This data describes a binding interaction between two proteins.

Contacts between the two chains:
Residue S55 in the second protein interacts with residue R61 in the first protein (closest heavy-atom distance 3.0 Å).
Residue P111 in the second protein is in contact with residue T23 in the first protein (closest heavy-atom distance 3.7 Å).
Residue L4 in the second protein is in contact with residue C48 in the first protein (closest heavy-atom distance 3.6 Å).
Residue L23 in the second protein is in contact with residue W33 in the first protein (closest heavy-atom distance 3.3 Å).
Residue G27 in the second protein is in contact with residue T37 in the first protein (closest heavy-atom distance 3.6 Å).
Residue Y58 in the second protein is in contact with residue Q60 in the first protein (closest heavy-atom distance 3.1 Å).
Residue Y2 in the second protein contacts residue R61 in the first protein (closest heavy-atom distance 3.6 Å).
Residue E49 in the second protein interacts with residue I69 in the first protein (closest heavy-atom distance 3.5 Å).
Residue G20 in the second protein interacts with residue T23 in the first protein (closest heavy-atom distance 2.9 Å).
Residue L3 in the second protein interacts with residue I51 in the first protein (closest heavy-atom distance 3.7 Å).
Residue L4 in the second protein interacts with residue I51 in the first protein (closest heavy-atom distance 3.7 Å).
Residue Y48 in the second protein is in contact with residue P68 in the first protein (closest heavy-atom distance 3.7 Å).
Residue R21 in the second protein contacts residue T23 in the first protein (closest heavy-atom distance 3.2 Å).
Residue I45 in the second protein contacts residue P70 in the first protein (closest heavy-atom distance 3.7 Å).
Residue M1 in the second protein is in contact with residue S55 in the first protein (closest heavy-atom distance 2.9 Å).
Residue R21 in the second protein is in contact with residue M22 in the first protein (closest heavy-atom distance 3.1 Å).
Residue S55 in the second protein contacts residue I69 in the first protein (closest heavy-atom distance 3.7 Å).
Residue H109 in the second protein is in contact with residue P26 in the first protein (closest heavy-atom distance 3.7 Å).
Residue R60 in the second protein contacts residue L58 in the first protein (closest heavy-atom distance 3.3 Å).
Residue G53 in the second protein is in contact with residue P65 in the first protein (closest heavy-atom distance 3.7 Å).
Residue E26 in the second protein interacts with residue W33 in the first protein (closest heavy-atom distance 3.5 Å).
Residue L23 in the second protein interacts with residue T37 in the first protein (closest heavy-atom distance 3.6 Å).
Residue P108 in the second protein contacts residue N27 in the first protein (closest heavy-atom distance 3.2 Å).
Residue L52 in the second protein contacts residue R67 in the first protein (closest heavy-atom distance 3.2 Å).
Residue F22 in the second protein contacts residue N36 in the first protein (closest heavy-atom distance 2.6 Å).
Residue A56 in the second protein contacts residue P62 in the first protein (closest heavy-atom distance 3.6 Å).
Residue Y2 in the second protein interacts with residue S55 in the first protein (closest heavy-atom distance 3.3 Å).
Residue S25 in the second protein contacts residue C28 in the first protein (closest heavy-atom distance 3.1 Å).
Residue L59 in the second protein interacts with residue E59 in the first protein (closest heavy-atom distance 3.7 Å).
Residue M31 in the second protein interacts with residue M41 in the first protein (closest heavy-atom distance 3.5 Å).
Residue L11 in the second protein is in contact with residue V47 in the first protein (closest heavy-atom distance 3.6 Å).
Residue A56 in the second protein interacts with residue R61 in the first protein (closest heavy-atom distance 3.7 Å).
Residue L3 in the second protein contacts residue S55 in the first protein (closest heavy-atom distance 3.5 Å).
Residue C57 in the second protein interacts with residue Q60 in the first protein (closest heavy-atom distance 3.3 Å).
Residue S55 in the second protein is in contact with residue H63 in the first protein (closest heavy-atom distance 3.3 Å).
Residue L11 in the second protein is in contact with residue C48 in the first protein (closest heavy-atom distance 3.5 Å).
Residue E49 in the second protein interacts with residue S71 in the first protein (closest heavy-atom distance 2.6 Å).
Residue F18 in the second protein is in contact with residue M22 in the first protein (closest heavy-atom distance 3.6 Å).
Residue G53 in the second protein interacts with residue V66 in the first protein (closest heavy-atom distance 3.0 Å).
Residue E26 in the second protein interacts with residue R29 in the first protein (closest heavy-atom distance 3.5 Å).
Residue G24 in the second protein interacts with residue C28 in the first protein (closest heavy-atom distance 3.4 Å).
Residue R21 in the second protein interacts with residue G24 in the first protein (closest heavy-atom distance 3.7 Å).
Residue P108 in the second protein interacts with residue P26 in the first protein (closest heavy-atom distance 3.6 Å).
Residue G24 in the second protein is in contact with residue P30 in the first protein (closest heavy-atom distance 3.6 Å).
Residue G20 in the second protein interacts with residue M22 in the first protein (closest heavy-atom distance 3.5 Å).
Residue L59 in the second protein contacts residue L58 in the first protein (closest heavy-atom distance 3.5 Å).
Residue G17 in the second protein contacts residue T23 in the first protein (closest heavy-atom distance 3.8 Å).
Residue R21 in the second protein contacts residue W20 in the first protein (closest heavy-atom distance 3.2 Å).
Residue R112 in the second protein contacts residue T23 in the first protein (closest heavy-atom distance 3.6 Å).
Residue L8 in the second protein is in contact with residue C48 in the first protein (closest heavy-atom distance 3.5 Å).
Residue C57 in the second protein interacts with residue R61 in the first protein (closest heavy-atom distance 3.2 Å).
Residue C57 in the second protein is in contact with residue E59 in the first protein (closest heavy-atom distance 3.2 Å).
Residue Y2 in the second protein contacts residue E59 in the first protein (closest heavy-atom distance 3.0 Å).
Residue L23 in the second protein interacts with residue N36 in the first protein (closest heavy-atom distance 3.4 Å).
Residue M31 in the second protein interacts with residue A40 in the first protein (closest heavy-atom distance 3.6 Å).
Residue Y48 in the second protein contacts residue P70 in the first protein (closest heavy-atom distance 3.7 Å).
Residue Y48 in the second protein contacts residue R67 in the first protein (closest heavy-atom distance 3.7 Å).
Residue E49 in the second protein interacts with residue R61 in the first protein (closest heavy-atom distance 2.7 Å).
Residue F22 in the second protein is in contact with residue P30 in the first protein (closest heavy-atom distance 3.3 Å).
Residue M31 in the second protein interacts with residue T37 in the first protein (closest heavy-atom distance 3.5 Å).

Sequence of the first protein:
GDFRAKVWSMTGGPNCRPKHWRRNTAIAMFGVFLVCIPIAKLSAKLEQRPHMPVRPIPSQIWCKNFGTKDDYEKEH

Sequence of the second protein:
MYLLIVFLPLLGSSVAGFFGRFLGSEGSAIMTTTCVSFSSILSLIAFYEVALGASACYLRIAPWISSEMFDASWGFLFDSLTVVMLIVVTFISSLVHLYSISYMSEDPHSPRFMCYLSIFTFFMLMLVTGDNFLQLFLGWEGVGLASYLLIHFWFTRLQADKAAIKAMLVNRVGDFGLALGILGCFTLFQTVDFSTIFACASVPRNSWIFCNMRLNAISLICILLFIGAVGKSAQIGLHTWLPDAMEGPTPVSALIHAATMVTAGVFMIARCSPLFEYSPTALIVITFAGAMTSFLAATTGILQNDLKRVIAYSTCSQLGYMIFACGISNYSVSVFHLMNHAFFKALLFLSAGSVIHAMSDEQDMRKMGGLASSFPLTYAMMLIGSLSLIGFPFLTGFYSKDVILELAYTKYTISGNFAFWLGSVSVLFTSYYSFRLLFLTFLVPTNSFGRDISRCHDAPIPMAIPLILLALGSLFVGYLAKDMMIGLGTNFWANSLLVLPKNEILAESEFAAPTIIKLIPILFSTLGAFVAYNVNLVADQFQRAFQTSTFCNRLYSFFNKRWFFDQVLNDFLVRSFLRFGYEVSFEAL